Interface contacts:
Residue V1535 in chain B is in contact with residue R64 in chain A (closest heavy-atom distance 3.9 Å).
Residue Y1672 in chain B interacts with residue L12 in chain A (closest heavy-atom distance 3.5 Å).
Residue R1805 in chain B interacts with residue E17 in chain A (closest heavy-atom distance 2.4 Å).
Residue I1665 in chain B is in contact with residue S2 in chain A (closest heavy-atom distance 3.7 Å).
Residue N1709 in chain B interacts with residue L6 in chain A (closest heavy-atom distance 3.3 Å).
Residue E1720 in chain B contacts residue L13 in chain A (closest heavy-atom distance 3.8 Å).
Residue Y1585 in chain B interacts with residue N49 in chain A (closest heavy-atom distance 3.8 Å).
Residue P1540 in chain B interacts with residue L60 in chain A (closest heavy-atom distance 3.8 Å).
Residue N1625 in chain B interacts with residue A51 in chain A (closest heavy-atom distance 3.0 Å).
Residue L1716 in chain B is in contact with residue L13 in chain A (closest heavy-atom distance 3.6 Å).
Residue K1675 in chain B is in contact with residue L12 in chain A (closest heavy-atom distance 3.6 Å).
Residue K1766 in chain B is in contact with residue E17 in chain A (closest heavy-atom distance 4.0 Å).
Residue L1676 in chain B is in contact with residue L12 in chain A (closest heavy-atom distance 3.6 Å).
Residue K1679 in chain B interacts with residue L12 in chain A (closest heavy-atom distance 3.4 Å).
Residue T1669 in chain B interacts with residue L5 in chain A (closest heavy-atom distance 3.7 Å).
Residue Q1668 in chain B contacts residue L6 in chain A (closest heavy-atom distance 3.5 Å).
Residue S1582 in chain B is in contact with residue L47 in chain A (closest heavy-atom distance 3.8 Å).
Residue N1528 in chain B is in contact with residue R66 in chain A (closest heavy-atom distance 3.6 Å).
Residue N1709 in chain B interacts with residue A3 in chain A (closest heavy-atom distance 3.8 Å).
Residue V1535 in chain B is in contact with residue Y63 in chain A (closest heavy-atom distance 3.6 Å).
Residue K1679 in chain B interacts with residue A15 in chain A (closest heavy-atom distance 3.8 Å).
Residue S1713 in chain B contacts residue L6 in chain A (closest heavy-atom distance 3.3 Å).
Residue G1712 in chain B is in contact with residue L6 in chain A (closest heavy-atom distance 3.6 Å).
Residue D1589 in chain B is in contact with residue P56 in chain A (closest heavy-atom distance 3.7 Å).
Residue A1593 in chain B is in contact with residue A59 in chain A (closest heavy-atom distance 3.1 Å).
Residue N1625 in chain B interacts with residue G53 in chain A (closest heavy-atom distance 2.7 Å).
Residue Y1756 in chain B contacts residue L6 in chain A (closest heavy-atom distance 3.5 Å).
Residue Y1585 in chain B interacts with residue A51 in chain A (closest heavy-atom distance 3.4 Å).
Residue Q1668 in chain B interacts with residue L5 in chain A (closest heavy-atom distance 3.3 Å).
Residue Q1668 in chain B interacts with residue S2 in chain A (closest heavy-atom distance 3.2 Å).
Residue D1589 in chain B is in contact with residue R48 in chain A (closest heavy-atom distance 3.9 Å).
Residue D1586 in chain B contacts residue R48 in chain A (closest heavy-atom distance 2.3 Å).
Residue D1621 in chain B contacts residue K52 in chain A (closest heavy-atom distance 3.2 Å).
Residue N1625 in chain B is in contact with residue K52 in chain A (closest heavy-atom distance 3.4 Å).
Residue L1588 in chain B is in contact with residue A51 in chain A (closest heavy-atom distance 4.0 Å).
Residue A1593 in chain B is in contact with residue K57 in chain A (closest heavy-atom distance 3.6 Å).
Residue L1716 in chain B is in contact with residue G9 in chain A (closest heavy-atom distance 3.6 Å).
Residue A1762 in chain B is in contact with residue L13 in chain A (closest heavy-atom distance 3.8 Å).
Residue A1593 in chain B interacts with residue S58 in chain A (closest heavy-atom distance 3.6 Å).
Residue N1625 in chain B contacts residue V55 in chain A (closest heavy-atom distance 3.2 Å).
Residue K1766 in chain B contacts residue S16 in chain A (closest heavy-atom distance 3.8 Å).
Residue L1716 in chain B interacts with residue L6 in chain A (closest heavy-atom distance 3.9 Å).
Residue Q1629 in chain B is in contact with residue V55 in chain A (closest heavy-atom distance 3.4 Å).
Residue L1531 in chain B contacts residue A59 in chain A (closest heavy-atom distance 3.5 Å).
Residue S1582 in chain B contacts residue R48 in chain A (closest heavy-atom distance 3.9 Å).
Residue Y1585 in chain B interacts with residue S50 in chain A (closest heavy-atom distance 3.3 Å).
Residue K1618 in chain B is in contact with residue A51 in chain A (closest heavy-atom distance 3.7 Å).
Residue V1755 in chain B interacts with residue L10 in chain A (closest heavy-atom distance 4.0 Å).
Residue Y1585 in chain B contacts residue R48 in chain A (closest heavy-atom distance 3.9 Å).
Residue N1528 in chain B interacts with residue E67 in chain A (closest heavy-atom distance 3.1 Å).
Residue V1535 in chain B interacts with residue L60 in chain A (closest heavy-atom distance 3.7 Å).
Residue K1532 in chain B is in contact with residue Y63 in chain A (closest heavy-atom distance 3.3 Å).
Residue R1578 in chain B is in contact with residue L47 in chain A (closest heavy-atom distance 3.7 Å).
Residue L1758 in chain B interacts with residue L10 in chain A (closest heavy-atom distance 3.6 Å).
Residue K1679 in chain B is in contact with residue S16 in chain A (closest heavy-atom distance 3.7 Å).
Residue L1531 in chain B is in contact with residue Y63 in chain A (closest heavy-atom distance 3.7 Å).
Residue L1716 in chain B is in contact with residue L10 in chain A (closest heavy-atom distance 3.7 Å).
Residue N1709 in chain B interacts with residue S2 in chain A (closest heavy-atom distance 3.4 Å).
Residue V1534 in chain B interacts with residue L60 in chain A (closest heavy-atom distance 4.0 Å).
Residue Y1672 in chain B contacts residue R8 in chain A (closest heavy-atom distance 3.8 Å).

Sequence of chain A:
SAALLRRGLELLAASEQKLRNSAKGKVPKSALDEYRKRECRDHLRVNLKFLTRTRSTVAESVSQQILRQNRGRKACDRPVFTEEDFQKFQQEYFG

These two protein chains interact to form a complex.

Sequence of chain B:
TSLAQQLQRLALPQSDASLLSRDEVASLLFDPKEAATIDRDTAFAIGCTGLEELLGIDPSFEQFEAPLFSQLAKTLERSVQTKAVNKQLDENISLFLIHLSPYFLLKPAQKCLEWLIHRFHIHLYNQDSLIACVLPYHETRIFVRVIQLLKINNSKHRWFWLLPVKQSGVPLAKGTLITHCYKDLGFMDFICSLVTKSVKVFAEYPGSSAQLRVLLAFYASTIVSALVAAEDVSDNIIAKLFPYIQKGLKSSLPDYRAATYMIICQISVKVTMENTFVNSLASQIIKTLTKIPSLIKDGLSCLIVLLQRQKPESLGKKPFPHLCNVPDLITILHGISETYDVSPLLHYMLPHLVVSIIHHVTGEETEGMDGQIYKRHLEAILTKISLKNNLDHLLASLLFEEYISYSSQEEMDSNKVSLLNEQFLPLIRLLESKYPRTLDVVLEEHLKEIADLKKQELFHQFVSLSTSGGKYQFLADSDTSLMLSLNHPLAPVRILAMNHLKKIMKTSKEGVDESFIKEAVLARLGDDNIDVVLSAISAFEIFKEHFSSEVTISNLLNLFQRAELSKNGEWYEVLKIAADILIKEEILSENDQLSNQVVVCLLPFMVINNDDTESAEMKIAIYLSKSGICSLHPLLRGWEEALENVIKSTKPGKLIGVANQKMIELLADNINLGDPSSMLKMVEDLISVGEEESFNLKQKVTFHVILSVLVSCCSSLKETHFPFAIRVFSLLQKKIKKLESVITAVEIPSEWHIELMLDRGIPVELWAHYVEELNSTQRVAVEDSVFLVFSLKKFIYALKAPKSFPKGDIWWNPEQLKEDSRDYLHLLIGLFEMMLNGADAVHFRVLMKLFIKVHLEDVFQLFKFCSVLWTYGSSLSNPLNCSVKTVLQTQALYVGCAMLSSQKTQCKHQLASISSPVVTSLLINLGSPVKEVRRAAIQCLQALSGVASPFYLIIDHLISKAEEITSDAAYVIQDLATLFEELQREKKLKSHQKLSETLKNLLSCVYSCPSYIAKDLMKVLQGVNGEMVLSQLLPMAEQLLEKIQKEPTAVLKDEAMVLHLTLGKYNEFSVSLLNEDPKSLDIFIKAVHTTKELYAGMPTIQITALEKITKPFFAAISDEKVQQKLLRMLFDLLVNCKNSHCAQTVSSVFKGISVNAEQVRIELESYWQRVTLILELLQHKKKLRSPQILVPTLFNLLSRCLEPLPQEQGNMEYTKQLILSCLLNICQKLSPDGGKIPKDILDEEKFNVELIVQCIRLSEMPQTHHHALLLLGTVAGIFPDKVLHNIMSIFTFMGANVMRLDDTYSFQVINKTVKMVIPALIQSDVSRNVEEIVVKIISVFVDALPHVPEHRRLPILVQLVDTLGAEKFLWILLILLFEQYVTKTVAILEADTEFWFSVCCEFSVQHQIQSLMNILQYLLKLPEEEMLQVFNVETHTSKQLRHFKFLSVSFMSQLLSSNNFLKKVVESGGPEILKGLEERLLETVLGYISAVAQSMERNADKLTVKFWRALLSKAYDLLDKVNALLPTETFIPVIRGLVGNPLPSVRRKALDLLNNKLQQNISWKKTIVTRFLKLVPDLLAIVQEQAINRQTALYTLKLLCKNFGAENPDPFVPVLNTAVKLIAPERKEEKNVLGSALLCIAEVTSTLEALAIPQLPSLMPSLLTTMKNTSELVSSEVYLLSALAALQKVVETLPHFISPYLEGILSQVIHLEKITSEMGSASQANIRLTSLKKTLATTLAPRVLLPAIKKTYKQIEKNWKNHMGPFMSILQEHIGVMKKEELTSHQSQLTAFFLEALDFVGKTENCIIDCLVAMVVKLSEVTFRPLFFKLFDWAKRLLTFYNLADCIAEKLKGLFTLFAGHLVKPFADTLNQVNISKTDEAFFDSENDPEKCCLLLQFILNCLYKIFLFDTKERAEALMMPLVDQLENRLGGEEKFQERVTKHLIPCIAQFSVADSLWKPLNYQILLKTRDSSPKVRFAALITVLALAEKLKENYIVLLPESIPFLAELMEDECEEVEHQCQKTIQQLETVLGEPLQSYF